Sequence of the first protein:
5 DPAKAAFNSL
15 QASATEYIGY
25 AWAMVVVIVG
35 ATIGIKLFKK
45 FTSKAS

The following describes two proteins that form a bound complex.

Sequence of the second protein:
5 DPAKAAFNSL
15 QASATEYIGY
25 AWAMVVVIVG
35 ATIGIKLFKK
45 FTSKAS

Residue-level contacts at the interface:
Residue T46 in the first protein is in contact with residue M28 in the second protein (closest heavy-atom distance 4.8 Å).
Residue G34 in the first protein interacts with residue L14 in the second protein (closest heavy-atom distance 3.8 Å).
Residue A49 in the first protein contacts residue I32 in the second protein (closest heavy-atom distance 3.9 Å).
Residue F42 in the first protein is in contact with residue Y21 in the second protein (closest heavy-atom distance 4.4 Å).
Residue K48 in the first protein contacts residue V29 in the second protein (closest heavy-atom distance 4.4 Å).
Residue V30 in the first protein contacts residue A10 in the second protein (closest heavy-atom distance 3.7 Å).
Residue W26 in the first protein contacts residue P6 in the second protein (closest heavy-atom distance 3.8 Å).
Residue W26 in the first protein interacts with residue A7 in the second protein (closest heavy-atom distance 3.7 Å).
Residue G38 in the first protein contacts residue Y21 in the second protein (closest heavy-atom distance 3.5 Å).
Residue F45 in the first protein is in contact with residue Y21 in the second protein (closest heavy-atom distance 3.9 Å).
Residue A49 in the first protein is in contact with residue A25 in the second protein (closest heavy-atom distance 3.4 Å).
Residue I39 in the first protein interacts with residue Y21 in the second protein (closest heavy-atom distance 5.0 Å).
Residue F45 in the first protein contacts residue A25 in the second protein (closest heavy-atom distance 4.0 Å).
Residue L41 in the first protein is in contact with residue A18 in the second protein (closest heavy-atom distance 3.9 Å).
Residue A49 in the first protein interacts with residue M28 in the second protein (closest heavy-atom distance 3.9 Å).
Residue V33 in the first protein is in contact with residue L14 in the second protein (closest heavy-atom distance 4.0 Å).
Residue I37 in the first protein contacts residue L14 in the second protein (closest heavy-atom distance 4.2 Å).
Residue S50 in the first protein is in contact with residue M28 in the second protein (closest heavy-atom distance 4.4 Å).
Residue V30 in the first protein is in contact with residue P6 in the second protein (closest heavy-atom distance 4.8 Å).
Residue F45 in the first protein interacts with residue A18 in the second protein (closest heavy-atom distance 4.8 Å).
Residue S50 in the first protein interacts with residue I32 in the second protein (closest heavy-atom distance 3.6 Å).
Residue F45 in the first protein contacts residue I22 in the second protein (closest heavy-atom distance 4.0 Å).
Residue L41 in the first protein contacts residue Y21 in the second protein (closest heavy-atom distance 3.8 Å).
Residue A49 in the first protein contacts residue V29 in the second protein (closest heavy-atom distance 3.8 Å).